Contacts between the two chains:
Residue A61 in chain A interacts with residue I73 in chain B (closest heavy-atom distance 3.3 Å).
Residue K195 in chain A is in contact with residue T104 in chain B (closest heavy-atom distance 2.9 Å).
Residue G21 in chain A interacts with residue I39 in chain B (closest heavy-atom distance 2.5 Å).
Residue Q113 in chain A is in contact with residue L115 in chain B (closest heavy-atom distance 3.1 Å).
Residue Q113 in chain A interacts with residue V106 in chain B (closest heavy-atom distance 3.3 Å).
Residue E264 in chain A interacts with residue R163 in chain B (closest heavy-atom distance 2.6 Å).
Residue K58 in chain A contacts residue I71 in chain B (closest heavy-atom distance 2.7 Å).
Residue G8 in chain A is in contact with residue I18 in chain B (closest heavy-atom distance 3.4 Å).
Residue L184 in chain A interacts with residue D88 in chain B (closest heavy-atom distance 3.4 Å).
Residue K22 in chain A is in contact with residue K40 in chain B (closest heavy-atom distance 3.0 Å).
Residue A194 in chain A is in contact with residue N254 in chain B (closest heavy-atom distance 2.9 Å).
Residue S2 in chain A interacts with residue A15 in chain B (closest heavy-atom distance 3.1 Å).
Residue K5 in chain A is in contact with residue D35 in chain B (closest heavy-atom distance 2.9 Å).
Residue N19 in chain A interacts with residue I36 in chain B (closest heavy-atom distance 3.1 Å).
Residue K22 in chain A interacts with residue T41 in chain B (closest heavy-atom distance 3.0 Å).
Residue C110 in chain A contacts residue T108 in chain B (closest heavy-atom distance 3.2 Å).
Residue S7 in chain A contacts residue I18 in chain B (closest heavy-atom distance 2.7 Å).
Residue K58 in chain A is in contact with residue S68 in chain B (closest heavy-atom distance 2.7 Å).
Residue K42 in chain A contacts residue N52 in chain B (closest heavy-atom distance 3.4 Å).
Residue L63 in chain A is in contact with residue I71 in chain B (closest heavy-atom distance 3.4 Å).
Residue K195 in chain A interacts with residue P87 in chain B (closest heavy-atom distance 2.7 Å).
Residue N19 in chain A contacts residue P38 in chain B (closest heavy-atom distance 3.3 Å).
Residue N197 in chain A interacts with residue S255 in chain B (closest heavy-atom distance 2.9 Å).
Residue S7 in chain A contacts residue F26 in chain B (closest heavy-atom distance 3.2 Å).
Residue S112 in chain A contacts residue T82 in chain B (closest heavy-atom distance 2.5 Å).
Residue G46 in chain A contacts residue G69 in chain B (closest heavy-atom distance 2.9 Å).
Residue G60 in chain A interacts with residue I71 in chain B (closest heavy-atom distance 2.6 Å).
Residue S45 in chain A is in contact with residue I56 in chain B (closest heavy-atom distance 3.1 Å).
Residue G46 in chain A contacts residue T57 in chain B (closest heavy-atom distance 3.3 Å).
Residue N197 in chain A interacts with residue N254 in chain B (closest heavy-atom distance 3.2 Å).
Residue G8 in chain A is in contact with residue N37 in chain B (closest heavy-atom distance 3.0 Å).
Residue S45 in chain A is in contact with residue T57 in chain B (closest heavy-atom distance 3.3 Å).
Residue A61 in chain A contacts residue T72 in chain B (closest heavy-atom distance 3.0 Å).
Residue I3 in chain A interacts with residue I16 in chain B (closest heavy-atom distance 3.4 Å).
Residue V199 in chain A interacts with residue N254 in chain B (closest heavy-atom distance 3.2 Å).
Residue S112 in chain A is in contact with residue T108 in chain B (closest heavy-atom distance 2.6 Å).
Residue T41 in chain A interacts with residue M55 in chain B (closest heavy-atom distance 3.1 Å).
Residue G23 in chain A is in contact with residue G53 in chain B (closest heavy-atom distance 3.2 Å).
Residue G23 in chain A is in contact with residue T41 in chain B (closest heavy-atom distance 3.4 Å).
Residue Q201 in chain A is in contact with residue Y203 in chain B (closest heavy-atom distance 3.4 Å).
Residue S6 in chain A contacts residue N37 in chain B (closest heavy-atom distance 3.1 Å).
Residue A194 in chain A interacts with residue T253 in chain B (closest heavy-atom distance 3.4 Å).
Residue G62 in chain A contacts residue I73 in chain B (closest heavy-atom distance 3.3 Å).
Residue I47 in chain A is in contact with residue M55 in chain B (closest heavy-atom distance 3.2 Å).
Residue G60 in chain A interacts with residue T72 in chain B (closest heavy-atom distance 3.4 Å).
Residue N19 in chain A interacts with residue I39 in chain B (closest heavy-atom distance 2.9 Å).
Residue S2 in chain A is in contact with residue I16 in chain B (closest heavy-atom distance 2.5 Å).
Residue K42 in chain A interacts with residue M55 in chain B (closest heavy-atom distance 2.9 Å).
Residue K195 in chain A is in contact with residue S255 in chain B (closest heavy-atom distance 2.9 Å).
Residue K5 in chain A is in contact with residue N37 in chain B (closest heavy-atom distance 3.4 Å).
Residue S259 in chain A is in contact with residue T257 in chain B (closest heavy-atom distance 2.5 Å).
Residue K58 in chain A is in contact with residue A70 in chain B (closest heavy-atom distance 3.2 Å).
Residue G44 in chain A interacts with residue M55 in chain B (closest heavy-atom distance 2.6 Å).
Residue N182 in chain A contacts residue N166 in chain B (closest heavy-atom distance 2.7 Å).
Residue L24 in chain A interacts with residue K40 in chain B (closest heavy-atom distance 3.4 Å).
Residue S6 in chain A contacts residue P34 in chain B (closest heavy-atom distance 3.1 Å).
Residue I261 in chain A interacts with residue V106 in chain B (closest heavy-atom distance 3.4 Å).
Residue Q113 in chain A is in contact with residue T108 in chain B (closest heavy-atom distance 3.3 Å).
Residue K4 in chain A interacts with residue I16 in chain B (closest heavy-atom distance 3.1 Å).
Residue K4 in chain A interacts with residue D12 in chain B (closest heavy-atom distance 3.1 Å).

Sequence of chain A:
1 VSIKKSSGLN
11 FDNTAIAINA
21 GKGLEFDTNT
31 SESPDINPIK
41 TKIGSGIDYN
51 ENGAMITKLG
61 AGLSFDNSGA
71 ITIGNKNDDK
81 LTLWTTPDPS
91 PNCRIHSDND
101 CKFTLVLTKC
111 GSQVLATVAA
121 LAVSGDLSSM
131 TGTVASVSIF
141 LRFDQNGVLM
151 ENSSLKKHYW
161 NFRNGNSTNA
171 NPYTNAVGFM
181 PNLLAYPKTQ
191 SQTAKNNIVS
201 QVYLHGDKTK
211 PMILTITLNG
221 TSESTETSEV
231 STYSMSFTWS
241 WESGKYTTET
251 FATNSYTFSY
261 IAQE

These two protein chains interact to form a complex.

Sequence of chain B:
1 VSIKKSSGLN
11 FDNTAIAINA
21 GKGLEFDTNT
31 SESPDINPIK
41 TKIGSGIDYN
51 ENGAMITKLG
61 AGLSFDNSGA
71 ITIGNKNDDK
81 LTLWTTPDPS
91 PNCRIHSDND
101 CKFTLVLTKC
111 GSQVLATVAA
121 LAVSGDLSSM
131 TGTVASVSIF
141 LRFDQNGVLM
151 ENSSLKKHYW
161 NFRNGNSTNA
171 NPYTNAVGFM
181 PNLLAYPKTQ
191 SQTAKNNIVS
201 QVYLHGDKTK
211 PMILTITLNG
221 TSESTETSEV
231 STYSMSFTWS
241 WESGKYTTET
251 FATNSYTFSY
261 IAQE